Contacts between the two chains:
Residue R155 in chain A is in contact with residue N50 in chain B (closest heavy-atom distance 3.8 Å).
Residue Y154 in chain A interacts with residue L51 in chain B (closest heavy-atom distance 4.0 Å).
Residue R155 in chain A interacts with residue L51 in chain B (closest heavy-atom distance 4.9 Å).
Residue Y154 in chain A contacts residue N50 in chain B (closest heavy-atom distance 4.6 Å).
Residue N151 in chain A interacts with residue E52 in chain B (closest heavy-atom distance 4.5 Å).
Residue N151 in chain A is in contact with residue L53 in chain B (closest heavy-atom distance 4.5 Å).
Residue N151 in chain A is in contact with residue L51 in chain B (closest heavy-atom distance 4.6 Å).

Sequence of chain B:
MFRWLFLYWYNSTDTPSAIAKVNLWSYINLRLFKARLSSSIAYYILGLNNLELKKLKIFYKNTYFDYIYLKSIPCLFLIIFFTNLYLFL

These two protein chains interact to form a complex.

Sequence of chain A:
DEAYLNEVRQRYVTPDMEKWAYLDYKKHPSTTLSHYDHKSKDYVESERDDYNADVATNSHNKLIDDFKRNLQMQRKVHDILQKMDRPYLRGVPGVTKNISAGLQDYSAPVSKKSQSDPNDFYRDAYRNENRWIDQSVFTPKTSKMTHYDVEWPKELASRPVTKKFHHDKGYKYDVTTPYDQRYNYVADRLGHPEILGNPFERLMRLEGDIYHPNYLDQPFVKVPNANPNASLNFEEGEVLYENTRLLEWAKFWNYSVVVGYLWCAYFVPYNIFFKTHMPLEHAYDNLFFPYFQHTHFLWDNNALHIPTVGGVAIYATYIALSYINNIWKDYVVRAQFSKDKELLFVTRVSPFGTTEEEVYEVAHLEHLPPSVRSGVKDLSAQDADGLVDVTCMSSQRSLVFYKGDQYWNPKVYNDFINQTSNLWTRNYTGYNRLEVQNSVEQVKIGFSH